Sequence of protein 1:
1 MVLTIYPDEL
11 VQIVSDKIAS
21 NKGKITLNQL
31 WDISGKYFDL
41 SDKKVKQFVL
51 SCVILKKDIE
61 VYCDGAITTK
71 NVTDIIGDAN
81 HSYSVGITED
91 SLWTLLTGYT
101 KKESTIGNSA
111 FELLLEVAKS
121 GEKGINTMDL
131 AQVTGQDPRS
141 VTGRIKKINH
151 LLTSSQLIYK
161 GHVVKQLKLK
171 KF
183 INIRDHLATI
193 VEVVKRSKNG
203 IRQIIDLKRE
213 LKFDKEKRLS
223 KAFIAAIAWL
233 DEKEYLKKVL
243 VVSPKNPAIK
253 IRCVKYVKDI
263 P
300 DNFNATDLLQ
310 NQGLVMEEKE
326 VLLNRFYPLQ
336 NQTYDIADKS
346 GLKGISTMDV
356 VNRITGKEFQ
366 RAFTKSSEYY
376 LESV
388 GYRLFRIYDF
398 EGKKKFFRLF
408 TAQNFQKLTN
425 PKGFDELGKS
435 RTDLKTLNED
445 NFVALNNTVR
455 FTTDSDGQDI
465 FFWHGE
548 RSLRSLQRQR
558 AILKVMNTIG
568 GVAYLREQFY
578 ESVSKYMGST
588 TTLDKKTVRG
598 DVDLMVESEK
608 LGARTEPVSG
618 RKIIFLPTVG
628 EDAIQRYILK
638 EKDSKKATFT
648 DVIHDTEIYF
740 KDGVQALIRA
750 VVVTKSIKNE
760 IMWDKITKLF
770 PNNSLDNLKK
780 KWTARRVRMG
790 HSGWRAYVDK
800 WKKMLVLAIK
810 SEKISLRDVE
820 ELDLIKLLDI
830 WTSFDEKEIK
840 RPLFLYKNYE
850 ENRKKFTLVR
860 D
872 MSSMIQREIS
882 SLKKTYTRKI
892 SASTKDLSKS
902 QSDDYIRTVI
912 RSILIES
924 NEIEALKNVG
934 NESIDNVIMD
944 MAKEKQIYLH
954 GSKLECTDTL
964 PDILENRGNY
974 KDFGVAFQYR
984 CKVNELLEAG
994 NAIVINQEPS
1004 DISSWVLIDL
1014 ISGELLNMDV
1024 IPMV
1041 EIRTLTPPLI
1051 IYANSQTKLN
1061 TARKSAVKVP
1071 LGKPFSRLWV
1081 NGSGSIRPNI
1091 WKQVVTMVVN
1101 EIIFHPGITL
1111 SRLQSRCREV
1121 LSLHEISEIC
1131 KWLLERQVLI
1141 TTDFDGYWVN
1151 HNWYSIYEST

Sequence of protein 2:
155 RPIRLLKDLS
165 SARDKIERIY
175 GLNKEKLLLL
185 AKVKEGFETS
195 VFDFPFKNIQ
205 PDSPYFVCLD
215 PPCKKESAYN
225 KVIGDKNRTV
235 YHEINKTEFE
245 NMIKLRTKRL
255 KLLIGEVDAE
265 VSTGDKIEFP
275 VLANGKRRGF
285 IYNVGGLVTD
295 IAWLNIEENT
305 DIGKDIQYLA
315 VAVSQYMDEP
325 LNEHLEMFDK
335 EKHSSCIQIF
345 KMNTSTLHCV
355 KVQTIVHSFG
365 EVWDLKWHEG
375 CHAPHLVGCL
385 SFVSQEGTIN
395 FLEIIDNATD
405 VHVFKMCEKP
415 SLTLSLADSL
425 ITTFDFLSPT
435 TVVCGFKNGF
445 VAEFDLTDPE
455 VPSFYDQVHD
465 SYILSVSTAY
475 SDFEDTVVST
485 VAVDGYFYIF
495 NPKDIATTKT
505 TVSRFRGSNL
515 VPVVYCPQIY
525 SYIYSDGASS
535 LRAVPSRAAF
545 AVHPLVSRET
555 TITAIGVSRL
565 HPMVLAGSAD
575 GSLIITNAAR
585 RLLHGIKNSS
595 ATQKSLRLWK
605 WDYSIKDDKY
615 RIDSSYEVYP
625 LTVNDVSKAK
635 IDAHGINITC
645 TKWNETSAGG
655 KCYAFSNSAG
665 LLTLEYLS

Interface contacts:
Residue N442 in protein 1 contacts residue D197 in protein 2 (closest heavy-atom distance 2.9 Å).
Residue N329 in protein 1 interacts with residue L329 in protein 2 (closest heavy-atom distance 3.5 Å).
Residue N442 in protein 1 is in contact with residue V195 in protein 2 (closest heavy-atom distance 3.2 Å).
Residue S434 in protein 1 interacts with residue Y620 in protein 2 (closest heavy-atom distance 2.7 Å).
Residue V447 in protein 1 contacts residue R584 in protein 2 (closest heavy-atom distance 2.9 Å).
Residue L449 in protein 1 contacts residue H588 in protein 2 (closest heavy-atom distance 3.3 Å).
Residue G432 in protein 1 interacts with residue S619 in protein 2 (closest heavy-atom distance 3.4 Å).
Residue N336 in protein 1 is in contact with residue D636 in protein 2 (closest heavy-atom distance 2.8 Å).
Residue D463 in protein 1 interacts with residue K186 in protein 2 (closest heavy-atom distance 3.1 Å).
Residue D340 in protein 1 interacts with residue P324 in protein 2 (closest heavy-atom distance 3.4 Å).
Residue G427 in protein 1 is in contact with residue S608 in protein 2 (closest heavy-atom distance 3.2 Å).
Residue L431 in protein 1 interacts with residue D617 in protein 2 (closest heavy-atom distance 3.5 Å).
Residue K344 in protein 1 is in contact with residue L325 in protein 2 (closest heavy-atom distance 3.0 Å).
Residue N450 in protein 1 interacts with residue G589 in protein 2 (closest heavy-atom distance 3.3 Å).
Residue Y332 in protein 1 contacts residue E323 in protein 2 (closest heavy-atom distance 3.4 Å).
Residue N336 in protein 1 interacts with residue H638 in protein 2 (closest heavy-atom distance 3.0 Å).
Residue R454 in protein 1 contacts residue E189 in protein 2 (closest heavy-atom distance 2.8 Å).
Residue L449 in protein 1 contacts residue E192 in protein 2 (closest heavy-atom distance 3.0 Å).
Residue R330 in protein 1 interacts with residue L468 in protein 2 (closest heavy-atom distance 2.9 Å).
Residue R330 in protein 1 interacts with residue W367 in protein 2 (closest heavy-atom distance 3.2 Å).
Residue Y332 in protein 1 is in contact with residue P324 in protein 2 (closest heavy-atom distance 3.3 Å).
Residue L449 in protein 1 interacts with residue R584 in protein 2 (closest heavy-atom distance 3.5 Å).
Residue F465 in protein 1 is in contact with residue L182 in protein 2 (closest heavy-atom distance 3.3 Å).
Residue Q335 in protein 1 contacts residue T555 in protein 2 (closest heavy-atom distance 3.1 Å).
Residue D429 in protein 1 contacts residue R615 in protein 2 (closest heavy-atom distance 2.8 Å).
Residue G432 in protein 1 interacts with residue D617 in protein 2 (closest heavy-atom distance 2.8 Å).
Residue N329 in protein 1 is in contact with residue N326 in protein 2 (closest heavy-atom distance 2.9 Å).
Residue Y332 in protein 1 interacts with residue S662 in protein 2 (closest heavy-atom distance 3.0 Å).
Residue N442 in protein 1 contacts residue F196 in protein 2 (closest heavy-atom distance 2.8 Å).
Residue F364 in protein 1 contacts residue G511 in protein 2 (closest heavy-atom distance 3.5 Å).
Residue T452 in protein 1 interacts with residue L587 in protein 2 (closest heavy-atom distance 3.4 Å).
Residue Y375 in protein 1 is in contact with residue A633 in protein 2 (closest heavy-atom distance 3.3 Å).
Residue N445 in protein 1 is in contact with residue F196 in protein 2 (closest heavy-atom distance 3.1 Å).
Residue Y332 in protein 1 contacts residue M321 in protein 2 (closest heavy-atom distance 2.8 Å).
Residue K426 in protein 1 is in contact with residue I609 in protein 2 (closest heavy-atom distance 3.2 Å).
Residue F465 in protein 1 is in contact with residue K178 in protein 2 (closest heavy-atom distance 3.2 Å).
Residue Y389 in protein 1 interacts with residue I635 in protein 2 (closest heavy-atom distance 3.4 Å).
Residue F364 in protein 1 is in contact with residue V487 in protein 2 (closest heavy-atom distance 3.4 Å).
Residue Y374 in protein 1 contacts residue S631 in protein 2 (closest heavy-atom distance 3.1 Å).
Residue N329 in protein 1 is in contact with residue P324 in protein 2 (closest heavy-atom distance 3.0 Å).
Residue F428 in protein 1 interacts with residue S608 in protein 2 (closest heavy-atom distance 3.3 Å).
Residue R330 in protein 1 contacts residue T426 in protein 2 (closest heavy-atom distance 3.3 Å).
Residue N336 in protein 1 interacts with residue P324 in protein 2 (closest heavy-atom distance 3.3 Å).
Residue L328 in protein 1 interacts with residue M331 in protein 2 (closest heavy-atom distance 3.1 Å).
Residue P425 in protein 1 is in contact with residue K610 in protein 2 (closest heavy-atom distance 3.2 Å).
Residue Y374 in protein 1 is in contact with residue R510 in protein 2 (closest heavy-atom distance 3.0 Å).
Residue F428 in protein 1 is in contact with residue D611 in protein 2 (closest heavy-atom distance 3.4 Å).
Residue L328 in protein 1 interacts with residue N513 in protein 2 (closest heavy-atom distance 3.4 Å).
Residue Y339 in protein 1 interacts with residue H638 in protein 2 (closest heavy-atom distance 3.4 Å).
Residue K344 in protein 1 is in contact with residue E323 in protein 2 (closest heavy-atom distance 2.8 Å).
Residue Y332 in protein 1 interacts with residue L291 in protein 2 (closest heavy-atom distance 3.4 Å).
Residue E470 in protein 1 is in contact with residue R167 in protein 2 (closest heavy-atom distance 2.9 Å).
Residue D340 in protein 1 interacts with residue L325 in protein 2 (closest heavy-atom distance 3.0 Å).
Residue F446 in protein 1 contacts residue E192 in protein 2 (closest heavy-atom distance 3.3 Å).
Residue V326 in protein 1 interacts with residue E330 in protein 2 (closest heavy-atom distance 3.4 Å).
Residue F465 in protein 1 is in contact with residue L181 in protein 2 (closest heavy-atom distance 3.5 Å).
Residue Y389 in protein 1 interacts with residue Y607 in protein 2 (closest heavy-atom distance 3.3 Å).
Residue Y332 in protein 1 interacts with residue N641 in protein 2 (closest heavy-atom distance 3.3 Å).
Residue N329 in protein 1 interacts with residue L325 in protein 2 (closest heavy-atom distance 3.4 Å).
Residue N450 in protein 1 contacts residue H588 in protein 2 (closest heavy-atom distance 3.4 Å).

The following describes two proteins that form a bound complex.